Interface contacts:
Residue Q325 in chain A is in contact with residue F130 in chain B (closest heavy-atom distance 3.2 Å).
Residue V436 in chain A interacts with residue Y123 in chain B (closest heavy-atom distance 3.6 Å).
Residue K426 in chain A is in contact with residue Y123 in chain B (closest heavy-atom distance 3.6 Å).
Residue G471 in chain A interacts with residue E47 in chain B (closest heavy-atom distance 3.6 Å).
Residue F422 in chain A is in contact with residue L127 in chain B (closest heavy-atom distance 3.6 Å).
Residue H476 in chain A is in contact with residue P53 in chain B (closest heavy-atom distance 3.5 Å).
Residue F423 in chain A contacts residue L127 in chain B (closest heavy-atom distance 4.0 Å).
Residue K497 in chain A is in contact with residue T128 in chain B (closest heavy-atom distance 3.5 Å).
Residue K283 in chain A contacts residue Y63 in chain B (closest heavy-atom distance 2.9 Å).
Residue S420 in chain A is in contact with residue F130 in chain B (closest heavy-atom distance 3.8 Å).
Residue R332 in chain A is in contact with residue F129 in chain B (closest heavy-atom distance 3.7 Å).
Residue D259 in chain A is in contact with residue T128 in chain B (closest heavy-atom distance 3.8 Å).
Residue P286 in chain A interacts with residue Y63 in chain B (closest heavy-atom distance 3.6 Å).
Residue T473 in chain A contacts residue K76 in chain B (closest heavy-atom distance 3.9 Å).
Residue F334 in chain A is in contact with residue F129 in chain B (closest heavy-atom distance 3.8 Å).
Residue L489 in chain A is in contact with residue P53 in chain B (closest heavy-atom distance 3.5 Å).
Residue P328 in chain A contacts residue F129 in chain B (closest heavy-atom distance 3.6 Å).
Residue S472 in chain A contacts residue S60 in chain B (closest heavy-atom distance 3.0 Å).
Residue K329 in chain A is in contact with residue F130 in chain B (closest heavy-atom distance 3.0 Å).
Residue K329 in chain A contacts residue F129 in chain B (closest heavy-atom distance 3.8 Å).
Residue L489 in chain A is in contact with residue I54 in chain B (closest heavy-atom distance 3.9 Å).
Residue Y474 in chain A is in contact with residue I54 in chain B (closest heavy-atom distance 3.5 Å).
Residue S493 in chain A interacts with residue D125 in chain B (closest heavy-atom distance 2.7 Å).
Residue V425 in chain A contacts residue Y123 in chain B (closest heavy-atom distance 4.1 Å).
Residue S472 in chain A is in contact with residue E47 in chain B (closest heavy-atom distance 2.7 Å).
Residue K497 in chain A contacts residue F130 in chain B (closest heavy-atom distance 3.5 Å).
Residue Y474 in chain A contacts residue S52 in chain B (closest heavy-atom distance 4.2 Å).
Residue M302 in chain A interacts with residue F130 in chain B (closest heavy-atom distance 4.2 Å).
Residue V261 in chain A interacts with residue T128 in chain B (closest heavy-atom distance 3.7 Å).
Residue W306 in chain A is in contact with residue F130 in chain B (closest heavy-atom distance 2.8 Å).
Residue K497 in chain A is in contact with residue F129 in chain B (closest heavy-atom distance 2.8 Å).
Residue P286 in chain A interacts with residue V62 in chain B (closest heavy-atom distance 3.4 Å).
Residue S472 in chain A is in contact with residue K76 in chain B (closest heavy-atom distance 3.2 Å).
Residue E424 in chain A interacts with residue L127 in chain B (closest heavy-atom distance 3.8 Å).
Residue S469 in chain A contacts residue P53 in chain B (closest heavy-atom distance 3.6 Å).
Residue T473 in chain A is in contact with residue E47 in chain B (closest heavy-atom distance 2.7 Å).
Residue T473 in chain A is in contact with residue V59 in chain B (closest heavy-atom distance 3.8 Å).
Residue D259 in chain A contacts residue E126 in chain B (closest heavy-atom distance 3.8 Å).
Residue L494 in chain A contacts residue L127 in chain B (closest heavy-atom distance 3.5 Å).
Residue T473 in chain A interacts with residue V58 in chain B (closest heavy-atom distance 3.5 Å).
Residue Y474 in chain A interacts with residue P53 in chain B (closest heavy-atom distance 3.8 Å).
Residue R332 in chain A interacts with residue D124 in chain B (closest heavy-atom distance 2.8 Å).
Residue S493 in chain A is in contact with residue K76 in chain B (closest heavy-atom distance 3.7 Å).
Residue E424 in chain A contacts residue D124 in chain B (closest heavy-atom distance 2.9 Å).
Residue E424 in chain A interacts with residue Y123 in chain B (closest heavy-atom distance 3.3 Å).
Residue F254 in chain A interacts with residue F130 in chain B (closest heavy-atom distance 3.5 Å).
Residue R303 in chain A is in contact with residue F130 in chain B (closest heavy-atom distance 3.8 Å).
Residue L494 in chain A contacts residue D125 in chain B (closest heavy-atom distance 3.8 Å).
Residue P286 in chain A is in contact with residue E64 in chain B (closest heavy-atom distance 3.7 Å).
Residue T473 in chain A contacts residue G77 in chain B (closest heavy-atom distance 3.8 Å).
Residue K497 in chain A contacts residue L127 in chain B (closest heavy-atom distance 3.8 Å).
Residue V261 in chain A interacts with residue F130 in chain B (closest heavy-atom distance 3.4 Å).
Residue F334 in chain A is in contact with residue L127 in chain B (closest heavy-atom distance 3.8 Å).
Residue A421 in chain A interacts with residue F129 in chain B (closest heavy-atom distance 3.9 Å).
Residue Y474 in chain A is in contact with residue E47 in chain B (closest heavy-atom distance 3.5 Å).
Residue R332 in chain A interacts with residue L127 in chain B (closest heavy-atom distance 3.5 Å).
Residue T492 in chain A contacts residue D125 in chain B (closest heavy-atom distance 3.6 Å).
Residue V436 in chain A contacts residue E122 in chain B (closest heavy-atom distance 3.6 Å).
Residue K283 in chain A is in contact with residue A61 in chain B (closest heavy-atom distance 3.8 Å).
Residue E491 in chain A is in contact with residue Y123 in chain B (closest heavy-atom distance 3.6 Å).

These two protein chains interact to form a complex.

Sequence of chain B:
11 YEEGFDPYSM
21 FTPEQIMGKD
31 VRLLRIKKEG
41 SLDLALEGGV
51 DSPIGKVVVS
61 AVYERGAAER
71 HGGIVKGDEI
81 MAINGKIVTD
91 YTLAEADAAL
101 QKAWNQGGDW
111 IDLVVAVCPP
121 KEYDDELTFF

Sequence of chain A:
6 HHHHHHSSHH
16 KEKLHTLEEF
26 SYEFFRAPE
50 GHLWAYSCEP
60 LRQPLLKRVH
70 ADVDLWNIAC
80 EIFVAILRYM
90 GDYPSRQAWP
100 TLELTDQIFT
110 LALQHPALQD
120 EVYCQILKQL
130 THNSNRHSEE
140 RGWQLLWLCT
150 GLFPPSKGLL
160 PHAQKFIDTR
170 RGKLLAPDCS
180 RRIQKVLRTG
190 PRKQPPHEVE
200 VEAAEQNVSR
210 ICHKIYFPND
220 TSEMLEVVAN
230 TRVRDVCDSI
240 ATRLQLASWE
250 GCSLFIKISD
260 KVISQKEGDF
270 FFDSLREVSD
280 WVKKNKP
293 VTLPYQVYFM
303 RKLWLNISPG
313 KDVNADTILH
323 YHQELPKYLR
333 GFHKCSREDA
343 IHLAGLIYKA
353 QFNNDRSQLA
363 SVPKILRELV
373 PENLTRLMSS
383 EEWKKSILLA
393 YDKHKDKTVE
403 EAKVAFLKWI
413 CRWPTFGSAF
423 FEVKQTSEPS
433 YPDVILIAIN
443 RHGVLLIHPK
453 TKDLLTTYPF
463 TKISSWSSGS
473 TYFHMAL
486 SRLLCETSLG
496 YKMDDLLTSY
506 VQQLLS